These two protein chains interact to form a complex.

Sequence of the second protein:
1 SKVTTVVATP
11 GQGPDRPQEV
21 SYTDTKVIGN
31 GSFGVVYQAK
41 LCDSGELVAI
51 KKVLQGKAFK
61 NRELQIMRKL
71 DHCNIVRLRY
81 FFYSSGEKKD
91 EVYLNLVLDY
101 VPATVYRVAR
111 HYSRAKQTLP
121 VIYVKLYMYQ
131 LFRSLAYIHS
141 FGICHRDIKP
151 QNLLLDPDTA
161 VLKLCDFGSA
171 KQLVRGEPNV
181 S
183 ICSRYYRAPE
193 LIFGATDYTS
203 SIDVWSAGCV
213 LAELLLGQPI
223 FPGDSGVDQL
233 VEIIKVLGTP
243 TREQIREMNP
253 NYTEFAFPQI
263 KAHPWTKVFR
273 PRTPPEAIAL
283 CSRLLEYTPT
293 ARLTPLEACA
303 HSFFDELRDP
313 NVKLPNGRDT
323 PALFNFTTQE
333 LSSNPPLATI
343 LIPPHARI

Contacts between the two chains:
Residue F259 in the second protein is in contact with residue L10 in the first protein (closest heavy-atom distance 3.8 Å).
Residue P260 in the second protein interacts with residue L14 in the first protein (closest heavy-atom distance 4.0 Å).
Residue K237 in the second protein is in contact with residue V17 in the first protein (closest heavy-atom distance 3.3 Å).
Residue A258 in the second protein is in contact with residue I11 in the first protein (closest heavy-atom distance 3.6 Å).
Residue F195 in the second protein contacts residue L10 in the first protein (closest heavy-atom distance 4.4 Å).
Residue F257 in the second protein is in contact with residue I11 in the first protein (closest heavy-atom distance 3.5 Å).
Residue V229 in the second protein interacts with residue E9 in the first protein (closest heavy-atom distance 3.6 Å).
Residue V233 in the second protein contacts residue V17 in the first protein (closest heavy-atom distance 4.0 Å).
Residue I236 in the second protein contacts residue L10 in the first protein (closest heavy-atom distance 4.3 Å).
Residue I236 in the second protein interacts with residue L14 in the first protein (closest heavy-atom distance 3.8 Å).
Residue F257 in the second protein interacts with residue Q4 in the first protein (closest heavy-atom distance 3.7 Å).
Residue Q261 in the second protein is in contact with residue Q18 in the first protein (closest heavy-atom distance 2.6 Å).
Residue P260 in the second protein is in contact with residue I11 in the first protein (closest heavy-atom distance 4.1 Å).
Residue Y254 in the second protein contacts residue A7 in the first protein (closest heavy-atom distance 4.4 Å).
Residue F195 in the second protein interacts with residue F6 in the first protein (closest heavy-atom distance 4.2 Å).
Residue L232 in the second protein interacts with residue F6 in the first protein (closest heavy-atom distance 3.9 Å).
Residue I262 in the second protein contacts residue L14 in the first protein (closest heavy-atom distance 4.1 Å).
Residue Y254 in the second protein is in contact with residue E2 in the first protein (closest heavy-atom distance 4.3 Å).
Residue V229 in the second protein interacts with residue R13 in the first protein (closest heavy-atom distance 3.8 Å).
Residue V229 in the second protein is in contact with residue L10 in the first protein (closest heavy-atom distance 4.1 Å).
Residue P260 in the second protein is in contact with residue Q18 in the first protein (closest heavy-atom distance 3.7 Å).
Residue F257 in the second protein contacts residue P3 in the first protein (closest heavy-atom distance 3.8 Å).
Residue F259 in the second protein interacts with residue L14 in the first protein (closest heavy-atom distance 4.3 Å).
Residue L232 in the second protein contacts residue L10 in the first protein (closest heavy-atom distance 3.7 Å).
Residue F257 in the second protein contacts residue A7 in the first protein (closest heavy-atom distance 3.6 Å).
Residue G228 in the second protein is in contact with residue F6 in the first protein (closest heavy-atom distance 4.7 Å).
Residue V229 in the second protein interacts with residue F6 in the first protein (closest heavy-atom distance 3.6 Å).
Residue I262 in the second protein contacts residue Q18 in the first protein (closest heavy-atom distance 3.3 Å).
Residue V233 in the second protein interacts with residue L10 in the first protein (closest heavy-atom distance 3.9 Å).
Residue S227 in the second protein contacts residue E9 in the first protein (closest heavy-atom distance 4.8 Å).
Residue Y254 in the second protein interacts with residue P3 in the first protein (closest heavy-atom distance 3.3 Å).
Residue P260 in the second protein contacts residue E15 in the first protein (closest heavy-atom distance 3.5 Å).
Residue N253 in the second protein is in contact with residue P3 in the first protein (closest heavy-atom distance 4.0 Å).
Residue F259 in the second protein is in contact with residue I11 in the first protein (closest heavy-atom distance 3.8 Å).
Residue I194 in the second protein contacts residue F6 in the first protein (closest heavy-atom distance 3.5 Å).
Residue V233 in the second protein is in contact with residue L14 in the first protein (closest heavy-atom distance 4.2 Å).
Residue D230 in the second protein contacts residue R13 in the first protein (closest heavy-atom distance 2.7 Å).
Residue V233 in the second protein is in contact with residue R13 in the first protein (closest heavy-atom distance 3.9 Å).
Residue Y254 in the second protein interacts with residue F6 in the first protein (closest heavy-atom distance 3.6 Å).
Residue F259 in the second protein is in contact with residue A7 in the first protein (closest heavy-atom distance 4.2 Å).

Sequence of the first protein:
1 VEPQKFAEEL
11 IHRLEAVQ